The following describes two proteins that form a bound complex.

Sequence of chain B:
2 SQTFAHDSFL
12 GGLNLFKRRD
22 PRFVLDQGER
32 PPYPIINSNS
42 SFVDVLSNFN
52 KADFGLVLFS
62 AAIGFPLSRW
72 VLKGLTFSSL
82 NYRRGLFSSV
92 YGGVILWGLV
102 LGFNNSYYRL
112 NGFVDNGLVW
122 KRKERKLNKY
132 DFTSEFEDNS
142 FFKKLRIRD

Sequence of chain A:
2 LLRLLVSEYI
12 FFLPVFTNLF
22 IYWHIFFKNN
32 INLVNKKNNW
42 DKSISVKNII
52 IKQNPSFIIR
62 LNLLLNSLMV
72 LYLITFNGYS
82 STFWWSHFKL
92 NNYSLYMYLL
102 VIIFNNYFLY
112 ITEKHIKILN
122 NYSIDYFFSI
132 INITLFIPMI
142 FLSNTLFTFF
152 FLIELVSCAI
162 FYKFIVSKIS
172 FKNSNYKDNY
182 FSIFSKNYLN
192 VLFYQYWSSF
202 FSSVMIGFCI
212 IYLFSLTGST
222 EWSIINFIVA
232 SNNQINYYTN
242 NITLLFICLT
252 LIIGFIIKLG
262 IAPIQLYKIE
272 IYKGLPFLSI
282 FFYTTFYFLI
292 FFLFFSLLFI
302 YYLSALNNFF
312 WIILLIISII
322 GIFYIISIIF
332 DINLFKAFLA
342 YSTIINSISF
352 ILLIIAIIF

Interface contacts:
Residue F58 in chain A is in contact with residue G75 in chain B (closest heavy-atom distance 3.6 Å).
Residue K53 in chain A is in contact with residue F78 in chain B (closest heavy-atom distance 3.1 Å).
Residue G79 in chain A interacts with residue F114 in chain B (closest heavy-atom distance 3.5 Å).
Residue F77 in chain A is in contact with residue R19 in chain B (closest heavy-atom distance 2.7 Å).
Residue N33 in chain A contacts residue Y83 in chain B (closest heavy-atom distance 3.7 Å).
Residue F58 in chain A contacts residue L76 in chain B (closest heavy-atom distance 3.7 Å).
Residue L72 in chain A contacts residue F17 in chain B (closest heavy-atom distance 3.8 Å).
Residue L5 in chain A is in contact with residue S42 in chain B (closest heavy-atom distance 3.6 Å).
Residue Q54 in chain A contacts residue F78 in chain B (closest heavy-atom distance 2.9 Å).
Residue I75 in chain A interacts with residue R19 in chain B (closest heavy-atom distance 3.3 Å).
Residue H25 in chain A interacts with residue S90 in chain B (closest heavy-atom distance 3.5 Å).
Residue M70 in chain A interacts with residue W98 in chain B (closest heavy-atom distance 3.8 Å).
Residue S81 in chain A is in contact with residue V25 in chain B (closest heavy-atom distance 3.2 Å).
Residue N19 in chain A interacts with residue W98 in chain B (closest heavy-atom distance 2.8 Å).
Residue S81 in chain A contacts residue L26 in chain B (closest heavy-atom distance 2.7 Å).
Residue Y80 in chain A is in contact with residue L26 in chain B (closest heavy-atom distance 3.7 Å).
Residue L74 in chain A interacts with residue F24 in chain B (closest heavy-atom distance 3.5 Å).
Residue L6 in chain A contacts residue N40 in chain B (closest heavy-atom distance 3.7 Å).
Residue G79 in chain A interacts with residue L26 in chain B (closest heavy-atom distance 3.0 Å).
Residue Y97 in chain A interacts with residue P22 in chain B (closest heavy-atom distance 3.1 Å).
Residue N55 in chain A is in contact with residue T77 in chain B (closest heavy-atom distance 3.3 Å).
Residue L96 in chain A interacts with residue F24 in chain B (closest heavy-atom distance 3.6 Å).
Residue R4 in chain A contacts residue D45 in chain B (closest heavy-atom distance 3.8 Å).
Residue Q54 in chain A interacts with residue T77 in chain B (closest heavy-atom distance 3.1 Å).
Residue N93 in chain A interacts with residue R23 in chain B (closest heavy-atom distance 3.6 Å).
Residue S8 in chain A is in contact with residue Y108 in chain B (closest heavy-atom distance 3.3 Å).
Residue F77 in chain A interacts with residue V25 in chain B (closest heavy-atom distance 3.5 Å).
Residue K29 in chain A is in contact with residue S90 in chain B (closest heavy-atom distance 2.6 Å).
Residue K29 in chain A contacts residue G86 in chain B (closest heavy-atom distance 2.8 Å).
Residue S81 in chain A contacts residue Q28 in chain B (closest heavy-atom distance 3.1 Å).
Residue V7 in chain A is in contact with residue S41 in chain B (closest heavy-atom distance 3.3 Å).
Residue N30 in chain A is in contact with residue Y83 in chain B (closest heavy-atom distance 2.7 Å).
Residue L72 in chain A contacts residue L102 in chain B (closest heavy-atom distance 3.8 Å).
Residue F58 in chain A is in contact with residue L87 in chain B (closest heavy-atom distance 3.6 Å).
Residue T76 in chain A is in contact with residue Y109 in chain B (closest heavy-atom distance 3.2 Å).
Residue Y97 in chain A is in contact with residue F24 in chain B (closest heavy-atom distance 3.6 Å).
Residue I11 in chain A contacts residue N105 in chain B (closest heavy-atom distance 3.4 Å).
Residue F77 in chain A interacts with residue F24 in chain B (closest heavy-atom distance 3.4 Å).
Residue N93 in chain A contacts residue V25 in chain B (closest heavy-atom distance 3.5 Å).
Residue N78 in chain A contacts residue F114 in chain B (closest heavy-atom distance 3.6 Å).
Residue Y80 in chain A contacts residue E30 in chain B (closest heavy-atom distance 3.6 Å).
Residue V7 in chain A contacts residue F43 in chain B (closest heavy-atom distance 3.6 Å).
Residue P15 in chain A is in contact with residue W98 in chain B (closest heavy-atom distance 3.5 Å).
Residue N78 in chain A contacts residue R19 in chain B (closest heavy-atom distance 3.7 Å).
Residue I52 in chain A contacts residue F78 in chain B (closest heavy-atom distance 3.6 Å).
Residue L69 in chain A contacts residue W98 in chain B (closest heavy-atom distance 3.5 Å).
Residue R4 in chain A contacts residue S42 in chain B (closest heavy-atom distance 3.4 Å).
Residue Y73 in chain A interacts with residue N105 in chain B (closest heavy-atom distance 3.3 Å).
Residue Y80 in chain A interacts with residue D27 in chain B (closest heavy-atom distance 3.6 Å).
Residue Y80 in chain A contacts residue P32 in chain B (closest heavy-atom distance 3.6 Å).
Residue V7 in chain A interacts with residue S42 in chain B (closest heavy-atom distance 3.4 Å).
Residue N93 in chain A contacts residue F24 in chain B (closest heavy-atom distance 2.8 Å).
Residue R61 in chain A contacts residue W71 in chain B (closest heavy-atom distance 2.8 Å).
Residue Y80 in chain A contacts residue F114 in chain B (closest heavy-atom distance 3.6 Å).
Residue N78 in chain A contacts residue Y109 in chain B (closest heavy-atom distance 3.2 Å).
Residue Y80 in chain A contacts residue V25 in chain B (closest heavy-atom distance 3.7 Å).
Residue I22 in chain A contacts residue G94 in chain B (closest heavy-atom distance 3.6 Å).
Residue F77 in chain A interacts with residue Y109 in chain B (closest heavy-atom distance 3.5 Å).
Residue F58 in chain A is in contact with residue V72 in chain B (closest heavy-atom distance 3.4 Å).
Residue G79 in chain A interacts with residue V25 in chain B (closest heavy-atom distance 3.3 Å).